The following describes two proteins that form a bound complex.

Sequence of protein 2:
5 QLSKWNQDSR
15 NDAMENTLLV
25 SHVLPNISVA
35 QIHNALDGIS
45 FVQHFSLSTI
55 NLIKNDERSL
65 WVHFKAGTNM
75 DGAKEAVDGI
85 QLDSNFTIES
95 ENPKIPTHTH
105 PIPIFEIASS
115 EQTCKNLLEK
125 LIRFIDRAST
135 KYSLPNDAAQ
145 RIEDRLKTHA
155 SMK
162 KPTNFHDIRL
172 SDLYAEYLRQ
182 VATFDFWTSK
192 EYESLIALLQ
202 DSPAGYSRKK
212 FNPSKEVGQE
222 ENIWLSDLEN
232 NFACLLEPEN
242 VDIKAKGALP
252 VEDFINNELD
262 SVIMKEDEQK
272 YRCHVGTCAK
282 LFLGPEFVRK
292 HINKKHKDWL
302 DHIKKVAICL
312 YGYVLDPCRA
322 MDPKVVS

Contacts between the two chains:
Residue K210 in protein 2 contacts residue A119 in protein 1 (closest heavy-atom distance 3.6 Å).
Residue E177 in protein 2 contacts residue F114 in protein 1 (closest heavy-atom distance 3.5 Å).
Residue V182 in protein 2 is in contact with residue R95 in protein 1 (closest heavy-atom distance 3.3 Å).
Residue R145 in protein 2 is in contact with residue M103 in protein 1 (closest heavy-atom distance 3.4 Å).
Residue R149 in protein 2 interacts with residue D107 in protein 1 (closest heavy-atom distance 2.9 Å).
Residue V33 in protein 2 is in contact with residue D73 in protein 1 (closest heavy-atom distance 2.8 Å).
Residue R170 in protein 2 interacts with residue D112 in protein 1 (closest heavy-atom distance 2.7 Å).
Residue W9 in protein 2 is in contact with residue F114 in protein 1 (closest heavy-atom distance 3.6 Å).
Residue Y207 in protein 2 contacts residue P117 in protein 1 (closest heavy-atom distance 3.5 Å).
Residue Q47 in protein 2 is in contact with residue S93 in protein 1 (closest heavy-atom distance 3.3 Å).
Residue Y207 in protein 2 contacts residue L116 in protein 1 (closest heavy-atom distance 3.5 Å).
Residue R62 in protein 2 interacts with residue W70 in protein 1 (closest heavy-atom distance 3.5 Å).
Residue E194 in protein 2 is in contact with residue R95 in protein 1 (closest heavy-atom distance 3.6 Å).
Residue L174 in protein 2 is in contact with residue F102 in protein 1 (closest heavy-atom distance 3.7 Å).
Residue H48 in protein 2 contacts residue E91 in protein 1 (closest heavy-atom distance 3.4 Å).
Residue K157 in protein 2 interacts with residue Q115 in protein 1 (closest heavy-atom distance 3.2 Å).
Residue D141 in protein 2 contacts residue Y99 in protein 1 (closest heavy-atom distance 3.0 Å).
Residue R145 in protein 2 is in contact with residue D107 in protein 1 (closest heavy-atom distance 3.1 Å).
Residue R209 in protein 2 interacts with residue A119 in protein 1 (closest heavy-atom distance 3.1 Å).
Residue W9 in protein 2 contacts residue D113 in protein 1 (closest heavy-atom distance 3.2 Å).
Residue A183 in protein 2 contacts residue R95 in protein 1 (closest heavy-atom distance 3.2 Å).
Residue P139 in protein 2 is in contact with residue Y99 in protein 1 (closest heavy-atom distance 3.1 Å).
Residue W9 in protein 2 contacts residue Y110 in protein 1 (closest heavy-atom distance 3.1 Å).
Residue I146 in protein 2 interacts with residue L106 in protein 1 (closest heavy-atom distance 3.7 Å).
Residue S32 in protein 2 interacts with residue D73 in protein 1 (closest heavy-atom distance 3.4 Å).
Residue R145 in protein 2 is in contact with residue Y99 in protein 1 (closest heavy-atom distance 3.8 Å).
Residue R149 in protein 2 interacts with residue L106 in protein 1 (closest heavy-atom distance 3.5 Å).
Residue S137 in protein 2 is in contact with residue K92 in protein 1 (closest heavy-atom distance 2.9 Å).
Residue K135 in protein 2 contacts residue V87 in protein 1 (closest heavy-atom distance 3.7 Å).
Residue P29 in protein 2 interacts with residue W70 in protein 1 (closest heavy-atom distance 3.3 Å).
Residue R209 in protein 2 interacts with residue P117 in protein 1 (closest heavy-atom distance 2.8 Å).
Residue Y136 in protein 2 is in contact with residue R95 in protein 1 (closest heavy-atom distance 3.5 Å).
Residue Q47 in protein 2 is in contact with residue N90 in protein 1 (closest heavy-atom distance 3.2 Å).
Residue Q47 in protein 2 contacts residue Y94 in protein 1 (closest heavy-atom distance 3.7 Å).
Residue D16 in protein 2 contacts residue K101 in protein 1 (closest heavy-atom distance 2.8 Å).
Residue D16 in protein 2 is in contact with residue R105 in protein 1 (closest heavy-atom distance 3.2 Å).
Residue R145 in protein 2 is in contact with residue L106 in protein 1 (closest heavy-atom distance 3.5 Å).
Residue R209 in protein 2 is in contact with residue T118 in protein 1 (closest heavy-atom distance 3.3 Å).
Residue R149 in protein 2 interacts with residue D112 in protein 1 (closest heavy-atom distance 2.8 Å).
Residue Y136 in protein 2 contacts residue E91 in protein 1 (closest heavy-atom distance 3.4 Å).
Residue V182 in protein 2 is in contact with residue F102 in protein 1 (closest heavy-atom distance 3.7 Å).
Residue R149 in protein 2 interacts with residue G109 in protein 1 (closest heavy-atom distance 3.5 Å).
Residue D12 in protein 2 contacts residue Y110 in protein 1 (closest heavy-atom distance 2.4 Å).
Residue Y178 in protein 2 interacts with residue F102 in protein 1 (closest heavy-atom distance 3.6 Å).
Residue N30 in protein 2 is in contact with residue A69 in protein 1 (closest heavy-atom distance 2.9 Å).
Residue S208 in protein 2 contacts residue P117 in protein 1 (closest heavy-atom distance 3.1 Å).
Residue T184 in protein 2 is in contact with residue R95 in protein 1 (closest heavy-atom distance 2.5 Å).
Residue S32 in protein 2 interacts with residue A69 in protein 1 (closest heavy-atom distance 3.7 Å).
Residue Y193 in protein 2 is in contact with residue R95 in protein 1 (closest heavy-atom distance 3.3 Å).
Residue P29 in protein 2 is in contact with residue A69 in protein 1 (closest heavy-atom distance 3.2 Å).
Residue L174 in protein 2 is in contact with residue Y111 in protein 1 (closest heavy-atom distance 3.7 Å).
Residue K8 in protein 2 contacts residue Y110 in protein 1 (closest heavy-atom distance 2.9 Å).
Residue D173 in protein 2 is in contact with residue L116 in protein 1 (closest heavy-atom distance 3.2 Å).
Residue Y178 in protein 2 interacts with residue Y99 in protein 1 (closest heavy-atom distance 3.4 Å).
Residue W9 in protein 2 interacts with residue Y111 in protein 1 (closest heavy-atom distance 3.6 Å).
Residue D173 in protein 2 interacts with residue F114 in protein 1 (closest heavy-atom distance 3.4 Å).
Residue Y178 in protein 2 interacts with residue M103 in protein 1 (closest heavy-atom distance 3.7 Å).
Residue V182 in protein 2 interacts with residue L98 in protein 1 (closest heavy-atom distance 3.7 Å).
Residue H153 in protein 2 is in contact with residue D112 in protein 1 (closest heavy-atom distance 3.5 Å).
Residue I31 in protein 2 interacts with residue A69 in protein 1 (closest heavy-atom distance 3.7 Å).

Sequence of protein 1:
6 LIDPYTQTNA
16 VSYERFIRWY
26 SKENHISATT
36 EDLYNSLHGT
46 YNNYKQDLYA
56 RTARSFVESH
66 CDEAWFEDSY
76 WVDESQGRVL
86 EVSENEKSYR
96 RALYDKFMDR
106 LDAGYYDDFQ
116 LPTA